Interface contacts:
Residue T1053 in protein 2 interacts with residue E323 in protein 1 (closest heavy-atom distance 3.4 Å).
Residue A1068 in protein 2 interacts with residue H377 in protein 1 (closest heavy-atom distance 3.4 Å).
Residue I1063 in protein 2 interacts with residue M382 in protein 1 (closest heavy-atom distance 3.0 Å).
Residue M1067 in protein 2 contacts residue I378 in protein 1 (closest heavy-atom distance 3.3 Å).
Residue H1058 in protein 2 contacts residue M384 in protein 1 (closest heavy-atom distance 3.1 Å).
Residue T54 in protein 2 interacts with residue N376 in protein 1 (closest heavy-atom distance 2.8 Å).
Residue G1085 in protein 2 is in contact with residue F380 in protein 1 (closest heavy-atom distance 3.4 Å).
Residue C1065 in protein 2 is in contact with residue I379 in protein 1 (closest heavy-atom distance 3.3 Å).
Residue W1071 in protein 2 is in contact with residue G335 in protein 1 (closest heavy-atom distance 3.2 Å).
Residue E1086 in protein 2 interacts with residue Q381 in protein 1 (closest heavy-atom distance 3.3 Å).
Residue P70 in protein 2 is in contact with residue S329 in protein 1 (closest heavy-atom distance 2.7 Å).
Residue T52 in protein 2 contacts residue H374 in protein 1 (closest heavy-atom distance 3.4 Å).
Residue S1088 in protein 2 is in contact with residue D383 in protein 1 (closest heavy-atom distance 3.1 Å).
Residue T1087 in protein 2 interacts with residue Q381 in protein 1 (closest heavy-atom distance 2.8 Å).
Residue Y53 in protein 2 contacts residue H377 in protein 1 (closest heavy-atom distance 3.2 Å).
Residue T52 in protein 2 is in contact with residue H377 in protein 1 (closest heavy-atom distance 3.3 Å).
Residue S1070 in protein 2 is in contact with residue R367 in protein 1 (closest heavy-atom distance 3.0 Å).
Residue N1074 in protein 2 interacts with residue N376 in protein 1 (closest heavy-atom distance 3.3 Å).
Residue E1059 in protein 2 contacts residue P385 in protein 1 (closest heavy-atom distance 3.4 Å).
Residue P1049 in protein 2 contacts residue F326 in protein 1 (closest heavy-atom distance 3.2 Å).
Residue W1071 in protein 2 is in contact with residue R370 in protein 1 (closest heavy-atom distance 3.2 Å).
Residue N59 in protein 2 contacts residue Q381 in protein 1 (closest heavy-atom distance 2.8 Å).
Residue I1072 in protein 2 is in contact with residue Q375 in protein 1 (closest heavy-atom distance 3.5 Å).
Residue R1062 in protein 2 contacts residue Q381 in protein 1 (closest heavy-atom distance 3.5 Å).
Residue C1065 in protein 2 is in contact with residue L325 in protein 1 (closest heavy-atom distance 3.6 Å).
Residue M1081 in protein 2 interacts with residue H341 in protein 1 (closest heavy-atom distance 3.5 Å).
Residue S1070 in protein 2 interacts with residue R371 in protein 1 (closest heavy-atom distance 3.5 Å).
Residue E1059 in protein 2 is in contact with residue M384 in protein 1 (closest heavy-atom distance 3.3 Å).
Residue I1063 in protein 2 contacts residue Q381 in protein 1 (closest heavy-atom distance 3.5 Å).
Residue T56 in protein 2 interacts with residue H377 in protein 1 (closest heavy-atom distance 3.3 Å).
Residue K104 in protein 2 contacts residue H374 in protein 1 (closest heavy-atom distance 3.4 Å).
Residue G1069 in protein 2 interacts with residue I332 in protein 1 (closest heavy-atom distance 3.3 Å).
Residue P70 in protein 2 contacts residue F330 in protein 1 (closest heavy-atom distance 3.1 Å).
Residue Y1090 in protein 2 interacts with residue K389 in protein 1 (closest heavy-atom distance 3.3 Å).
Residue W1071 in protein 2 contacts residue M339 in protein 1 (closest heavy-atom distance 2.7 Å).
Residue F1084 in protein 2 contacts residue H341 in protein 1 (closest heavy-atom distance 3.0 Å).
Residue R1062 in protein 2 interacts with residue D383 in protein 1 (closest heavy-atom distance 3.2 Å).
Residue M1067 in protein 2 interacts with residue H377 in protein 1 (closest heavy-atom distance 2.3 Å).
Residue A1068 in protein 2 contacts residue I332 in protein 1 (closest heavy-atom distance 3.1 Å).
Residue I1063 in protein 2 contacts residue F318 in protein 1 (closest heavy-atom distance 3.4 Å).
Residue P1073 in protein 2 contacts residue M339 in protein 1 (closest heavy-atom distance 3.1 Å).
Residue G1069 in protein 2 is in contact with residue Q375 in protein 1 (closest heavy-atom distance 3.1 Å).
Residue K1080 in protein 2 contacts residue E343 in protein 1 (closest heavy-atom distance 3.2 Å).
Residue G69 in protein 2 contacts residue F326 in protein 1 (closest heavy-atom distance 2.7 Å).
Residue L1051 in protein 2 contacts residue E323 in protein 1 (closest heavy-atom distance 3.1 Å).
Residue P70 in protein 2 contacts residue F326 in protein 1 (closest heavy-atom distance 3.3 Å).
Residue S1070 in protein 2 contacts residue R370 in protein 1 (closest heavy-atom distance 3.3 Å).
Residue N1074 in protein 2 is in contact with residue H374 in protein 1 (closest heavy-atom distance 2.6 Å).
Residue V1066 in protein 2 contacts residue S329 in protein 1 (closest heavy-atom distance 3.4 Å).
Residue G72 in protein 2 is in contact with residue K333 in protein 1 (closest heavy-atom distance 3.5 Å).
Residue T1087 in protein 2 contacts residue T386 in protein 1 (closest heavy-atom distance 2.5 Å).
Residue P1075 in protein 2 is in contact with residue N376 in protein 1 (closest heavy-atom distance 3.4 Å).
Residue H1064 in protein 2 interacts with residue Q381 in protein 1 (closest heavy-atom distance 3.1 Å).
Residue M1081 in protein 2 contacts residue E343 in protein 1 (closest heavy-atom distance 3.2 Å).
Residue L1052 in protein 2 contacts residue E323 in protein 1 (closest heavy-atom distance 3.2 Å).
Residue W1071 in protein 2 interacts with residue L337 in protein 1 (closest heavy-atom distance 3.0 Å).
Residue W1071 in protein 2 interacts with residue K352 in protein 1 (closest heavy-atom distance 3.4 Å).
Residue L55 in protein 2 contacts residue N376 in protein 1 (closest heavy-atom distance 3.1 Å).
Residue T56 in protein 2 is in contact with residue N376 in protein 1 (closest heavy-atom distance 3.5 Å).
Residue W1071 in protein 2 contacts residue R367 in protein 1 (closest heavy-atom distance 3.2 Å).

Sequence of protein 2:
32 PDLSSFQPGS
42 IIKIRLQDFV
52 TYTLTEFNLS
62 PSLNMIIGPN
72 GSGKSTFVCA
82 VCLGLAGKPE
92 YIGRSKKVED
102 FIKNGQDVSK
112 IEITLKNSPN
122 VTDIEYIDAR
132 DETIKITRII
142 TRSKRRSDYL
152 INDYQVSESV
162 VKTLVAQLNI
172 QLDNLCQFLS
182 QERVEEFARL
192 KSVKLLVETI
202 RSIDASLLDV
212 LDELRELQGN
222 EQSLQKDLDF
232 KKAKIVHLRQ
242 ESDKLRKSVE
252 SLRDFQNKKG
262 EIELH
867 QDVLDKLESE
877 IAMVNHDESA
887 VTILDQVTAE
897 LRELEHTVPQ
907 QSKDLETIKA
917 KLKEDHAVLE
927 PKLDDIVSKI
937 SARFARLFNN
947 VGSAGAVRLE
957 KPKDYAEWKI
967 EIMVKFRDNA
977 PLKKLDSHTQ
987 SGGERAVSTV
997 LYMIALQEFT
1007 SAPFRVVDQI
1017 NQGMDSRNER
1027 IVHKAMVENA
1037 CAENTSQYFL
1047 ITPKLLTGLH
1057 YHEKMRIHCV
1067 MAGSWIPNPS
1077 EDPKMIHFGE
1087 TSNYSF

These two protein chains interact to form a complex.

Sequence of protein 1:
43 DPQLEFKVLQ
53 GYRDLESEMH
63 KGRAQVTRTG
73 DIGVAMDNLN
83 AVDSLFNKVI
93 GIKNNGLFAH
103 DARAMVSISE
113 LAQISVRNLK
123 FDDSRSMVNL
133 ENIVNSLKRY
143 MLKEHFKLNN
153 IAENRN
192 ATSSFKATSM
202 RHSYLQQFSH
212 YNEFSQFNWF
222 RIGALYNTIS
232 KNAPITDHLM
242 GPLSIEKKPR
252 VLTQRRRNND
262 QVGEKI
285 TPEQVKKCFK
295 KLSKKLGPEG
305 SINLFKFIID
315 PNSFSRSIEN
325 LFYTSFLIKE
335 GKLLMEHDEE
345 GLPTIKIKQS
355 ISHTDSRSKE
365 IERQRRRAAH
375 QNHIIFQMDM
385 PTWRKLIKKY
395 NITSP